Residue-level contacts at the interface:
Residue G53 in the first protein interacts with residue L148 in the second protein (closest heavy-atom distance 2.9 Å).
Residue L148 in the first protein interacts with residue L148 in the second protein (closest heavy-atom distance 4.5 Å).
Residue E73 in the first protein contacts residue S123 in the second protein (closest heavy-atom distance 2.9 Å).
Residue G53 in the first protein contacts residue A146 in the second protein (closest heavy-atom distance 4.6 Å).
Residue V52 in the first protein interacts with residue K131 in the second protein (closest heavy-atom distance 3.2 Å).
Residue H56 in the first protein is in contact with residue L148 in the second protein (closest heavy-atom distance 4.3 Å).
Residue Q134 in the first protein is in contact with residue D49 in the second protein (closest heavy-atom distance 4.7 Å).
Residue C71 in the first protein is in contact with residue S123 in the second protein (closest heavy-atom distance 4.3 Å).
Residue L148 in the first protein is in contact with residue A146 in the second protein (closest heavy-atom distance 3.5 Å).
Residue A146 in the first protein interacts with residue L148 in the second protein (closest heavy-atom distance 3.6 Å).
Residue L70 in the first protein contacts residue I127 in the second protein (closest heavy-atom distance 4.8 Å).
Residue Q72 in the first protein interacts with residue E124 in the second protein (closest heavy-atom distance 3.5 Å).
Residue S123 in the first protein is in contact with residue Q72 in the second protein (closest heavy-atom distance 3.1 Å).
Residue L148 in the first protein contacts residue G53 in the second protein (closest heavy-atom distance 3.3 Å).
Residue K131 in the first protein contacts residue V52 in the second protein (closest heavy-atom distance 3.1 Å).
Residue E124 in the first protein interacts with residue D68 in the second protein (closest heavy-atom distance 4.7 Å).
Residue E124 in the first protein interacts with residue Q72 in the second protein (closest heavy-atom distance 3.3 Å).
Residue I127 in the first protein is in contact with residue D49 in the second protein (closest heavy-atom distance 4.6 Å).
Residue I147 in the first protein is in contact with residue L148 in the second protein (closest heavy-atom distance 3.6 Å).
Residue L148 in the first protein interacts with residue Y54 in the second protein (closest heavy-atom distance 3.5 Å).
Residue E124 in the first protein interacts with residue C71 in the second protein (closest heavy-atom distance 3.5 Å).
Residue C71 in the first protein interacts with residue I127 in the second protein (closest heavy-atom distance 2.8 Å).
Residue G53 in the first protein is in contact with residue K131 in the second protein (closest heavy-atom distance 4.8 Å).
Residue P121 in the first protein contacts residue Q72 in the second protein (closest heavy-atom distance 3.9 Å).
Residue L48 in the first protein is in contact with residue I127 in the second protein (closest heavy-atom distance 4.2 Å).
Residue L148 in the first protein interacts with residue H56 in the second protein (closest heavy-atom distance 4.4 Å).
Residue C71 in the first protein is in contact with residue E124 in the second protein (closest heavy-atom distance 4.2 Å).
Residue K131 in the first protein contacts residue G53 in the second protein (closest heavy-atom distance 4.3 Å).
Residue I127 in the first protein interacts with residue V52 in the second protein (closest heavy-atom distance 4.0 Å).
Residue L148 in the first protein is in contact with residue V52 in the second protein (closest heavy-atom distance 3.5 Å).
Residue Q72 in the first protein contacts residue S123 in the second protein (closest heavy-atom distance 4.0 Å).
Residue I55 in the first protein contacts residue L148 in the second protein (closest heavy-atom distance 3.7 Å).
Residue D49 in the first protein contacts residue Q134 in the second protein (closest heavy-atom distance 3.9 Å).
Residue I127 in the first protein is in contact with residue C71 in the second protein (closest heavy-atom distance 3.9 Å).
Residue K130 in the first protein is in contact with residue D49 in the second protein (closest heavy-atom distance 3.2 Å).
Residue D49 in the first protein contacts residue K130 in the second protein (closest heavy-atom distance 3.3 Å).
Residue S123 in the first protein is in contact with residue C71 in the second protein (closest heavy-atom distance 2.8 Å).
Residue V52 in the first protein contacts residue I127 in the second protein (closest heavy-atom distance 4.5 Å).
Residue L148 in the first protein interacts with residue I55 in the second protein (closest heavy-atom distance 3.5 Å).
Residue R45 in the first protein interacts with residue I127 in the second protein (closest heavy-atom distance 3.4 Å).
Residue S123 in the first protein is in contact with residue E73 in the second protein (closest heavy-atom distance 3.6 Å).
Residue I127 in the first protein interacts with residue L48 in the second protein (closest heavy-atom distance 3.6 Å).
Residue A146 in the first protein is in contact with residue G53 in the second protein (closest heavy-atom distance 4.7 Å).
Residue L148 in the first protein interacts with residue I147 in the second protein (closest heavy-atom distance 3.5 Å).
Residue V52 in the first protein interacts with residue L148 in the second protein (closest heavy-atom distance 4.0 Å).
Residue Y54 in the first protein contacts residue L148 in the second protein (closest heavy-atom distance 3.5 Å).
Residue A146 in the first protein interacts with residue A146 in the second protein (closest heavy-atom distance 3.3 Å).

Sequence of the second protein:
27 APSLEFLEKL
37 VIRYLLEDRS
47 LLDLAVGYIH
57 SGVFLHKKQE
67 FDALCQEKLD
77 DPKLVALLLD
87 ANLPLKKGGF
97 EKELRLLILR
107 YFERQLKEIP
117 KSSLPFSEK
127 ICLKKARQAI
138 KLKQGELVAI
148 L

This data describes a binding interaction between two proteins.

Sequence of the first protein:
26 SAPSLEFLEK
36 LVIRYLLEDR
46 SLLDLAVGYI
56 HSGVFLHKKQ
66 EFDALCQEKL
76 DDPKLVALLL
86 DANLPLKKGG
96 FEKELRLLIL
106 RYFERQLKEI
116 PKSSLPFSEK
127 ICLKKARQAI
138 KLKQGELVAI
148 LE